These two protein chains interact to form a complex.

Sequence of the first protein:
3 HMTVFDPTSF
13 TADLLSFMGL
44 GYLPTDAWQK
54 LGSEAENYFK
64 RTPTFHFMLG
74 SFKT

Contacts between the two chains:
Residue Q194 in the second protein is in contact with residue F12 in the first protein (closest heavy-atom distance 3.4 Å).
Residue V92 in the second protein interacts with residue Q52 in the first protein (closest heavy-atom distance 3.6 Å).
Residue Q25 in the second protein interacts with residue F68 in the first protein (closest heavy-atom distance 2.8 Å).
Residue N95 in the second protein interacts with residue R64 in the first protein (closest heavy-atom distance 3.3 Å).
Residue M103 in the second protein contacts residue F62 in the first protein (closest heavy-atom distance 3.6 Å).
Residue I193 in the second protein contacts residue D15 in the first protein (closest heavy-atom distance 3.5 Å).
Residue N80 in the second protein is in contact with residue K63 in the first protein (closest heavy-atom distance 2.8 Å).
Residue Q204 in the second protein contacts residue T5 in the first protein (closest heavy-atom distance 2.7 Å).
Residue T79 in the second protein contacts residue K63 in the first protein (closest heavy-atom distance 3.5 Å).
Residue N80 in the second protein is in contact with residue T65 in the first protein (closest heavy-atom distance 3.5 Å).
Residue R129 in the second protein interacts with residue G44 in the first protein (closest heavy-atom distance 3.3 Å).
Residue T181 in the second protein is in contact with residue Y61 in the first protein (closest heavy-atom distance 2.8 Å).
Residue K192 in the second protein is in contact with residue Y61 in the first protein (closest heavy-atom distance 3.3 Å).
Residue V85 in the second protein contacts residue N60 in the first protein (closest heavy-atom distance 3.4 Å).
Residue T79 in the second protein is in contact with residue T65 in the first protein (closest heavy-atom distance 3.3 Å).
Residue M103 in the second protein interacts with residue Y61 in the first protein (closest heavy-atom distance 3.5 Å).
Residue R84 in the second protein interacts with residue N60 in the first protein (closest heavy-atom distance 3.5 Å).
Residue T203 in the second protein contacts residue T5 in the first protein (closest heavy-atom distance 3.0 Å).
Residue T202 in the second protein is in contact with residue T5 in the first protein (closest heavy-atom distance 3.5 Å).
Residue R127 in the second protein contacts residue T10 in the first protein (closest heavy-atom distance 3.6 Å).
Residue L78 in the second protein contacts residue T65 in the first protein (closest heavy-atom distance 3.6 Å).
Residue S97 in the second protein interacts with residue Q52 in the first protein (closest heavy-atom distance 3.2 Å).
Residue D24 in the second protein contacts residue T65 in the first protein (closest heavy-atom distance 3.3 Å).
Residue K179 in the second protein interacts with residue K63 in the first protein (closest heavy-atom distance 3.4 Å).
Residue S97 in the second protein interacts with residue W51 in the first protein (closest heavy-atom distance 3.6 Å).
Residue L106 in the second protein interacts with residue F62 in the first protein (closest heavy-atom distance 3.6 Å).
Residue E180 in the second protein contacts residue R64 in the first protein (closest heavy-atom distance 3.1 Å).
Residue R84 in the second protein interacts with residue E59 in the first protein (closest heavy-atom distance 3.5 Å).
Residue L99 in the second protein contacts residue E59 in the first protein (closest heavy-atom distance 3.4 Å).
Residue Q86 in the second protein interacts with residue N60 in the first protein (closest heavy-atom distance 3.5 Å).
Residue T96 in the second protein is in contact with residue G55 in the first protein (closest heavy-atom distance 3.1 Å).
Residue E180 in the second protein is in contact with residue F62 in the first protein (closest heavy-atom distance 3.2 Å).
Residue W201 in the second protein contacts residue T5 in the first protein (closest heavy-atom distance 3.5 Å).
Residue Q194 in the second protein is in contact with residue F7 in the first protein (closest heavy-atom distance 3.4 Å).
Residue K27 in the second protein contacts residue T65 in the first protein (closest heavy-atom distance 2.8 Å).
Residue Q194 in the second protein contacts residue S11 in the first protein (closest heavy-atom distance 3.1 Å).
Residue M90 in the second protein contacts residue P66 in the first protein (closest heavy-atom distance 3.5 Å).
Residue T96 in the second protein interacts with residue S56 in the first protein (closest heavy-atom distance 3.4 Å).
Residue R127 in the second protein contacts residue P9 in the first protein (closest heavy-atom distance 3.0 Å).
Residue G100 in the second protein contacts residue G55 in the first protein (closest heavy-atom distance 3.6 Å).
Residue R127 in the second protein contacts residue L17 in the first protein (closest heavy-atom distance 3.6 Å).
Residue K192 in the second protein contacts residue E57 in the first protein (closest heavy-atom distance 2.9 Å).
Residue E180 in the second protein is in contact with residue K63 in the first protein (closest heavy-atom distance 2.7 Å).
Residue N80 in the second protein is in contact with residue R64 in the first protein (closest heavy-atom distance 2.9 Å).
Residue F189 in the second protein interacts with residue Y61 in the first protein (closest heavy-atom distance 3.5 Å).
Residue K112 in the second protein is in contact with residue F7 in the first protein (closest heavy-atom distance 2.9 Å).
Residue Q194 in the second protein is in contact with residue D15 in the first protein (closest heavy-atom distance 2.9 Å).
Residue K185 in the second protein contacts residue Y61 in the first protein (closest heavy-atom distance 3.2 Å).
Residue R84 in the second protein is in contact with residue R64 in the first protein (closest heavy-atom distance 3.1 Å).
Residue D24 in the second protein contacts residue T67 in the first protein (closest heavy-atom distance 3.4 Å).
Residue R129 in the second protein is in contact with residue L46 in the first protein (closest heavy-atom distance 3.6 Å).
Residue R127 in the second protein interacts with residue T13 in the first protein (closest heavy-atom distance 2.8 Å).
Residue W201 in the second protein is in contact with residue V6 in the first protein (closest heavy-atom distance 3.3 Å).
Residue M111 in the second protein is in contact with residue F7 in the first protein (closest heavy-atom distance 3.4 Å).
Residue F64 in the second protein is in contact with residue P66 in the first protein (closest heavy-atom distance 3.6 Å).
Residue R129 in the second protein contacts residue Y45 in the first protein (closest heavy-atom distance 3.4 Å).
Residue Y155 in the second protein interacts with residue R64 in the first protein (closest heavy-atom distance 3.0 Å).
Residue M124 in the second protein is in contact with residue T13 in the first protein (closest heavy-atom distance 3.5 Å).
Residue T203 in the second protein is in contact with residue M4 in the first protein (closest heavy-atom distance 3.3 Å).
Residue F64 in the second protein is in contact with residue T65 in the first protein (closest heavy-atom distance 3.5 Å).

Sequence of the second protein:
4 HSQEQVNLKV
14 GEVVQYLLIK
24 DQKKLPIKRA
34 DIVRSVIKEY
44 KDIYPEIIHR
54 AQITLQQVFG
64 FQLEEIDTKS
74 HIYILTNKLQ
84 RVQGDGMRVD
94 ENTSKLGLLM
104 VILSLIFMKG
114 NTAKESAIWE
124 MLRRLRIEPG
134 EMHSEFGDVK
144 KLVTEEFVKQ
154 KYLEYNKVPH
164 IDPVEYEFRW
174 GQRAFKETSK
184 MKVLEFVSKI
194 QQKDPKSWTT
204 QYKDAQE